These two protein chains interact to form a complex.

Sequence of chain A:
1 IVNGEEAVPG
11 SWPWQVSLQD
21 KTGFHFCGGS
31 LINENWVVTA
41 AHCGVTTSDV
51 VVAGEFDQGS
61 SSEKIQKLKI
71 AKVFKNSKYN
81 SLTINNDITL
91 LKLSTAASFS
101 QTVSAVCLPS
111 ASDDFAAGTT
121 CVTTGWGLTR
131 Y

Sequence of chain B:
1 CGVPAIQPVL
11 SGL

Interface contacts:
Residue W12 in chain A interacts with residue P8 in chain B (closest heavy-atom distance 3.4 Å).
Residue W14 in chain A interacts with residue V3 in chain B (closest heavy-atom distance 4.3 Å).
Residue V8 in chain A interacts with residue Q7 in chain B (closest heavy-atom distance 4.7 Å).
Residue G10 in chain A is in contact with residue P4 in chain B (closest heavy-atom distance 4.8 Å).
Residue C107 in chain A interacts with residue G2 in chain B (closest heavy-atom distance 3.6 Å).
Residue S11 in chain A contacts residue P4 in chain B (closest heavy-atom distance 3.3 Å).
Residue A105 in chain A contacts residue G2 in chain B (closest heavy-atom distance 2.9 Å).
Residue V8 in chain A interacts with residue V9 in chain B (closest heavy-atom distance 3.7 Å).
Residue V8 in chain A contacts residue I6 in chain B (closest heavy-atom distance 3.8 Å).
Residue S11 in chain A interacts with residue Q7 in chain B (closest heavy-atom distance 4.0 Å).
Residue A105 in chain A interacts with residue C1 in chain B (closest heavy-atom distance 3.5 Å).
Residue S11 in chain A interacts with residue P8 in chain B (closest heavy-atom distance 3.5 Å).
Residue E6 in chain A contacts residue V9 in chain B (closest heavy-atom distance 5.0 Å).
Residue G10 in chain A is in contact with residue I6 in chain B (closest heavy-atom distance 4.0 Å).
Residue E5 in chain A interacts with residue S11 in chain B (closest heavy-atom distance 2.7 Å).
Residue A105 in chain A interacts with residue V3 in chain B (closest heavy-atom distance 5.0 Å).
Residue Q101 in chain A contacts residue I6 in chain B (closest heavy-atom distance 3.6 Å).
Residue V106 in chain A is in contact with residue G2 in chain B (closest heavy-atom distance 4.0 Å).
Residue E5 in chain A is in contact with residue G12 in chain B (closest heavy-atom distance 3.7 Å).
Residue W14 in chain A interacts with residue P4 in chain B (closest heavy-atom distance 3.6 Å).
Residue W12 in chain A contacts residue L10 in chain B (closest heavy-atom distance 4.5 Å).
Residue V106 in chain A is in contact with residue C1 in chain B (closest heavy-atom distance 3.8 Å).
Residue P9 in chain A interacts with residue I6 in chain B (closest heavy-atom distance 3.6 Å).
Residue S11 in chain A is in contact with residue V9 in chain B (closest heavy-atom distance 4.9 Å).
Residue S11 in chain A interacts with residue I6 in chain B (closest heavy-atom distance 3.1 Å).
Residue C107 in chain A is in contact with residue C1 in chain B (closest heavy-atom distance 2.0 Å).
Residue E5 in chain A interacts with residue V9 in chain B (closest heavy-atom distance 4.0 Å).
Residue Q101 in chain A contacts residue A5 in chain B (closest heavy-atom distance 3.8 Å).
Residue S104 in chain A interacts with residue P4 in chain B (closest heavy-atom distance 4.9 Å).
Residue V122 in chain A contacts residue L10 in chain B (closest heavy-atom distance 4.0 Å).
Residue P13 in chain A is in contact with residue P4 in chain B (closest heavy-atom distance 3.5 Å).
Residue T102 in chain A interacts with residue I6 in chain B (closest heavy-atom distance 4.0 Å).
Residue L108 in chain A interacts with residue C1 in chain B (closest heavy-atom distance 5.0 Å).
Residue E5 in chain A interacts with residue L10 in chain B (closest heavy-atom distance 3.4 Å).
Residue W14 in chain A contacts residue G2 in chain B (closest heavy-atom distance 3.7 Å).